Sequence of protein 1:
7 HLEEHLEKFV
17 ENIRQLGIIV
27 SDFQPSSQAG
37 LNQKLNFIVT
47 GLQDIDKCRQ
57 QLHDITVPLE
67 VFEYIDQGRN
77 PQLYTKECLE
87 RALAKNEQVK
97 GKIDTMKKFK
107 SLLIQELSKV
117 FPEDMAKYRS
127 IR

The following describes two proteins that form a bound complex.

Contacts between the two chains:
Residue N76 in protein 1 interacts with residue V101 in protein 2 (closest heavy-atom distance 3.0 Å).
Residue P31 in protein 1 contacts residue H155 in protein 2 (closest heavy-atom distance 3.9 Å).
Residue E17 in protein 1 contacts residue L112 in protein 2 (closest heavy-atom distance 2.9 Å).
Residue N92 in protein 1 is in contact with residue G79 in protein 2 (closest heavy-atom distance 2.9 Å).
Residue A88 in protein 1 is in contact with residue I84 in protein 2 (closest heavy-atom distance 3.9 Å).
Residue F68 in protein 1 contacts residue I131 in protein 2 (closest heavy-atom distance 3.7 Å).
Residue K82 in protein 1 interacts with residue E103 in protein 2 (closest heavy-atom distance 3.1 Å).
Residue G36 in protein 1 interacts with residue L149 in protein 2 (closest heavy-atom distance 3.8 Å).
Residue N92 in protein 1 contacts residue L83 in protein 2 (closest heavy-atom distance 3.1 Å).
Residue I99 in protein 1 is in contact with residue S80 in protein 2 (closest heavy-atom distance 3.7 Å).
Residue S27 in protein 1 interacts with residue L154 in protein 2 (closest heavy-atom distance 3.4 Å).
Residue L85 in protein 1 contacts residue L89 in protein 2 (closest heavy-atom distance 4.4 Å).
Residue L85 in protein 1 contacts residue F96 in protein 2 (closest heavy-atom distance 3.5 Å).
Residue I127 in protein 1 is in contact with residue M68 in protein 2 (closest heavy-atom distance 4.1 Å).
Residue P31 in protein 1 interacts with residue L154 in protein 2 (closest heavy-atom distance 3.9 Å).
Residue L89 in protein 1 is in contact with residue Y93 in protein 2 (closest heavy-atom distance 3.5 Å).
Residue V95 in protein 1 interacts with residue G79 in protein 2 (closest heavy-atom distance 4.0 Å).
Residue K40 in protein 1 is in contact with residue I144 in protein 2 (closest heavy-atom distance 3.8 Å).
Residue A35 in protein 1 is in contact with residue L154 in protein 2 (closest heavy-atom distance 3.0 Å).
Residue Q39 in protein 1 contacts residue F152 in protein 2 (closest heavy-atom distance 3.6 Å).
Residue Q39 in protein 1 contacts residue I144 in protein 2 (closest heavy-atom distance 4.4 Å).
Residue T46 in protein 1 interacts with residue F141 in protein 2 (closest heavy-atom distance 3.6 Å).
Residue Y124 in protein 1 is in contact with residue F65 in protein 2 (closest heavy-atom distance 4.4 Å).
Residue K96 in protein 1 contacts residue S80 in protein 2 (closest heavy-atom distance 3.8 Å).
Residue R75 in protein 1 interacts with residue L105 in protein 2 (closest heavy-atom distance 3.1 Å).
Residue D72 in protein 1 is in contact with residue G120 in protein 2 (closest heavy-atom distance 3.2 Å).
Residue L85 in protein 1 is in contact with residue A92 in protein 2 (closest heavy-atom distance 4.1 Å).
Residue L85 in protein 1 interacts with residue Y93 in protein 2 (closest heavy-atom distance 3.6 Å).
Residue G74 in protein 1 interacts with residue L105 in protein 2 (closest heavy-atom distance 3.1 Å).
Residue D72 in protein 1 is in contact with residue E132 in protein 2 (closest heavy-atom distance 3.3 Å).
Residue V26 in protein 1 contacts residue L154 in protein 2 (closest heavy-atom distance 4.2 Å).
Residue K82 in protein 1 contacts residue F96 in protein 2 (closest heavy-atom distance 2.9 Å).
Residue N92 in protein 1 contacts residue N82 in protein 2 (closest heavy-atom distance 2.9 Å).
Residue G74 in protein 1 is in contact with residue D117 in protein 2 (closest heavy-atom distance 3.7 Å).
Residue F43 in protein 1 is in contact with residue F141 in protein 2 (closest heavy-atom distance 3.5 Å).
Residue Q78 in protein 1 interacts with residue E103 in protein 2 (closest heavy-atom distance 3.1 Å).
Residue K82 in protein 1 is in contact with residue V101 in protein 2 (closest heavy-atom distance 2.9 Å).
Residue K123 in protein 1 contacts residue F65 in protein 2 (closest heavy-atom distance 4.3 Å).
Residue R128 in protein 1 interacts with residue L71 in protein 2 (closest heavy-atom distance 4.2 Å).
Residue Q78 in protein 1 interacts with residue F96 in protein 2 (closest heavy-atom distance 4.4 Å).
Residue N76 in protein 1 interacts with residue E103 in protein 2 (closest heavy-atom distance 3.0 Å).
Residue L89 in protein 1 contacts residue I84 in protein 2 (closest heavy-atom distance 3.7 Å).
Residue Q73 in protein 1 contacts residue P119 in protein 2 (closest heavy-atom distance 4.4 Å).
Residue L85 in protein 1 interacts with residue I84 in protein 2 (closest heavy-atom distance 4.0 Å).
Residue G47 in protein 1 is in contact with residue F141 in protein 2 (closest heavy-atom distance 4.0 Å).
Residue D72 in protein 1 contacts residue S121 in protein 2 (closest heavy-atom distance 4.3 Å).
Residue F43 in protein 1 is in contact with residue I144 in protein 2 (closest heavy-atom distance 2.6 Å).
Residue Q78 in protein 1 interacts with residue F108 in protein 2 (closest heavy-atom distance 2.9 Å).
Residue P77 in protein 1 interacts with residue F108 in protein 2 (closest heavy-atom distance 3.4 Å).
Residue D72 in protein 1 interacts with residue P119 in protein 2 (closest heavy-atom distance 3.4 Å).
Residue L79 in protein 1 contacts residue V101 in protein 2 (closest heavy-atom distance 4.4 Å).
Residue N92 in protein 1 interacts with residue I84 in protein 2 (closest heavy-atom distance 4.2 Å).
Residue Q30 in protein 1 is in contact with residue L154 in protein 2 (closest heavy-atom distance 4.2 Å).
Residue F29 in protein 1 is in contact with residue L154 in protein 2 (closest heavy-atom distance 3.2 Å).
Residue N76 in protein 1 interacts with residue K102 in protein 2 (closest heavy-atom distance 4.3 Å).
Residue Q21 in protein 1 is in contact with residue P113 in protein 2 (closest heavy-atom distance 3.7 Å).
Residue N76 in protein 1 interacts with residue F108 in protein 2 (closest heavy-atom distance 4.5 Å).
Residue D120 in protein 1 contacts residue F65 in protein 2 (closest heavy-atom distance 3.8 Å).
Residue T81 in protein 1 is in contact with residue F96 in protein 2 (closest heavy-atom distance 3.5 Å).
Residue I99 in protein 1 is in contact with residue G79 in protein 2 (closest heavy-atom distance 4.5 Å).

Sequence of protein 2:
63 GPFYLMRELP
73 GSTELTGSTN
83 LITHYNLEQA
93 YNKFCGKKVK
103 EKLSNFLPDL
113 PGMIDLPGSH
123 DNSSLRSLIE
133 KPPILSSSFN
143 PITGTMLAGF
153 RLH